The following describes two proteins that form a bound complex.

Residue-level contacts at the interface:
Residue Q406 in protein 2 is in contact with residue L114 in protein 1 (closest heavy-atom distance 3.2 Å).
Residue M488 in protein 2 is in contact with residue M112 in protein 1 (closest heavy-atom distance 3.3 Å).
Residue M398 in protein 2 is in contact with residue Y110 in protein 1 (closest heavy-atom distance 3.8 Å).
Residue S155 in protein 2 interacts with residue P103 in protein 1 (closest heavy-atom distance 4.3 Å).
Residue M488 in protein 2 interacts with residue L114 in protein 1 (closest heavy-atom distance 3.6 Å).
Residue K192 in protein 2 is in contact with residue P103 in protein 1 (closest heavy-atom distance 4.9 Å).
Residue L480 in protein 2 is in contact with residue L116 in protein 1 (closest heavy-atom distance 4.1 Å).
Residue F257 in protein 2 is in contact with residue E104 in protein 1 (closest heavy-atom distance 3.2 Å).
Residue Y399 in protein 2 interacts with residue Y110 in protein 1 (closest heavy-atom distance 3.9 Å).
Residue M261 in protein 2 is in contact with residue L108 in protein 1 (closest heavy-atom distance 3.5 Å).
Residue A260 in protein 2 interacts with residue L108 in protein 1 (closest heavy-atom distance 3.6 Å).
Residue T403 in protein 2 interacts with residue P111 in protein 1 (closest heavy-atom distance 4.1 Å).
Residue S155 in protein 2 interacts with residue E105 in protein 1 (closest heavy-atom distance 3.3 Å).
Residue M488 in protein 2 is in contact with residue Q113 in protein 1 (closest heavy-atom distance 4.8 Å).
Residue Y399 in protein 2 is in contact with residue P111 in protein 1 (closest heavy-atom distance 4.4 Å).
Residue F257 in protein 2 interacts with residue L108 in protein 1 (closest heavy-atom distance 3.6 Å).
Residue Q491 in protein 2 is in contact with residue Y110 in protein 1 (closest heavy-atom distance 3.9 Å).
Residue G484 in protein 2 contacts residue L114 in protein 1 (closest heavy-atom distance 4.0 Å).
Residue L480 in protein 2 contacts residue L114 in protein 1 (closest heavy-atom distance 4.9 Å).
Residue L144 in protein 2 is in contact with residue L108 in protein 1 (closest heavy-atom distance 3.8 Å).
Residue K192 in protein 2 interacts with residue E105 in protein 1 (closest heavy-atom distance 3.2 Å).
Residue I395 in protein 2 is in contact with residue Y110 in protein 1 (closest heavy-atom distance 3.8 Å).
Residue K485 in protein 2 contacts residue L114 in protein 1 (closest heavy-atom distance 4.1 Å).
Residue A154 in protein 2 contacts residue W106 in protein 1 (closest heavy-atom distance 3.5 Å).
Residue I206 in protein 2 interacts with residue E105 in protein 1 (closest heavy-atom distance 3.5 Å).
Residue K485 in protein 2 is in contact with residue L116 in protein 1 (closest heavy-atom distance 4.1 Å).
Residue A154 in protein 2 contacts residue E105 in protein 1 (closest heavy-atom distance 3.3 Å).
Residue D152 in protein 2 interacts with residue W106 in protein 1 (closest heavy-atom distance 3.1 Å).
Residue T145 in protein 2 is in contact with residue Y109 in protein 1 (closest heavy-atom distance 4.0 Å).
Residue L402 in protein 2 contacts residue Y110 in protein 1 (closest heavy-atom distance 3.5 Å).
Residue L402 in protein 2 contacts residue L114 in protein 1 (closest heavy-atom distance 4.4 Å).
Residue Q406 in protein 2 interacts with residue Q113 in protein 1 (closest heavy-atom distance 3.8 Å).
Residue F257 in protein 2 is in contact with residue E105 in protein 1 (closest heavy-atom distance 4.4 Å).
Residue I487 in protein 2 contacts residue L114 in protein 1 (closest heavy-atom distance 3.6 Å).
Residue G409 in protein 2 is in contact with residue L116 in protein 1 (closest heavy-atom distance 3.6 Å).
Residue S155 in protein 2 interacts with residue W106 in protein 1 (closest heavy-atom distance 3.1 Å).
Residue I395 in protein 2 is in contact with residue Y109 in protein 1 (closest heavy-atom distance 3.9 Å).
Residue L264 in protein 2 contacts residue L108 in protein 1 (closest heavy-atom distance 4.6 Å).
Residue G484 in protein 2 interacts with residue L116 in protein 1 (closest heavy-atom distance 4.0 Å).
Residue F257 in protein 2 interacts with residue N107 in protein 1 (closest heavy-atom distance 3.5 Å).
Residue A154 in protein 2 interacts with residue Y109 in protein 1 (closest heavy-atom distance 3.8 Å).
Residue Q406 in protein 2 interacts with residue D115 in protein 1 (closest heavy-atom distance 3.7 Å).
Residue A153 in protein 2 contacts residue Y109 in protein 1 (closest heavy-atom distance 4.1 Å).
Residue I156 in protein 2 is in contact with residue E105 in protein 1 (closest heavy-atom distance 3.0 Å).
Residue M488 in protein 2 is in contact with residue P111 in protein 1 (closest heavy-atom distance 3.2 Å).
Residue M261 in protein 2 interacts with residue N107 in protein 1 (closest heavy-atom distance 4.0 Å).
Residue T413 in protein 2 is in contact with residue L116 in protein 1 (closest heavy-atom distance 3.6 Å).
Residue I206 in protein 2 interacts with residue E104 in protein 1 (closest heavy-atom distance 3.8 Å).
Residue Q406 in protein 2 interacts with residue P111 in protein 1 (closest heavy-atom distance 4.4 Å).
Residue L402 in protein 2 interacts with residue P111 in protein 1 (closest heavy-atom distance 3.8 Å).
Residue Y399 in protein 2 is in contact with residue Y109 in protein 1 (closest heavy-atom distance 3.7 Å).
Residue R410 in protein 2 contacts residue L116 in protein 1 (closest heavy-atom distance 4.8 Å).
Residue M488 in protein 2 interacts with residue Y110 in protein 1 (closest heavy-atom distance 3.9 Å).
Residue R410 in protein 2 interacts with residue D115 in protein 1 (closest heavy-atom distance 2.4 Å).
Residue K192 in protein 2 interacts with residue E104 in protein 1 (closest heavy-atom distance 5.0 Å).

Sequence of protein 1:
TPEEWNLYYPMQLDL

Sequence of protein 2:
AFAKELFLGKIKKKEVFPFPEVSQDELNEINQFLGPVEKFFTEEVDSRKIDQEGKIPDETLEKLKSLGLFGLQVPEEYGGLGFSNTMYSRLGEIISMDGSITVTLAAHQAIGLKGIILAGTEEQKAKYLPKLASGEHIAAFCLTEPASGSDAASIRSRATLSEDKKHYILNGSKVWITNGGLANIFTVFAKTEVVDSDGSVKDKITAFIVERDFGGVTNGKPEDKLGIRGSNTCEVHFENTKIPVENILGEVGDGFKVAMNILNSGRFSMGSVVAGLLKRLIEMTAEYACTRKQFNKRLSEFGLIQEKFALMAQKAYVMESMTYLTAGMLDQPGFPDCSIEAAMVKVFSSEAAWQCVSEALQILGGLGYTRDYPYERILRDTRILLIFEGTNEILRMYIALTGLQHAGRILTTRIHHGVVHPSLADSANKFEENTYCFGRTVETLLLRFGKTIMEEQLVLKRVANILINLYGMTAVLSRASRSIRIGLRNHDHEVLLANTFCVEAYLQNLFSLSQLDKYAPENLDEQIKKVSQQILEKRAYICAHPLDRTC